Contacts between the two chains:
Residue M43 in chain B is in contact with residue E105 in chain A (closest heavy-atom distance 3.0 Å).
Residue V42 in chain B is in contact with residue L84 in chain A (closest heavy-atom distance 3.8 Å).
Residue E105 in chain B contacts residue V42 in chain A (closest heavy-atom distance 2.7 Å).
Residue L84 in chain B is in contact with residue V42 in chain A (closest heavy-atom distance 3.8 Å).
Residue P45 in chain B is in contact with residue V42 in chain A (closest heavy-atom distance 3.6 Å).
Residue I104 in chain B interacts with residue E110 in chain A (closest heavy-atom distance 2.7 Å).
Residue P112 in chain B contacts residue F101 in chain A (closest heavy-atom distance 3.3 Å).
Residue E105 in chain B is in contact with residue K108 in chain A (closest heavy-atom distance 3.4 Å).
Residue T106 in chain B interacts with residue K108 in chain A (closest heavy-atom distance 2.8 Å).
Residue I104 in chain B contacts residue Q109 in chain A (closest heavy-atom distance 3.3 Å).
Residue K86 in chain B is in contact with residue V42 in chain A (closest heavy-atom distance 3.9 Å).
Residue M43 in chain B is in contact with residue L107 in chain A (closest heavy-atom distance 3.9 Å).
Residue Q44 in chain B is in contact with residue M43 in chain A (closest heavy-atom distance 3.7 Å).
Residue L107 in chain B contacts residue M43 in chain A (closest heavy-atom distance 3.9 Å).
Residue E105 in chain B interacts with residue Q109 in chain A (closest heavy-atom distance 3.9 Å).
Residue M43 in chain B contacts residue L84 in chain A (closest heavy-atom distance 3.7 Å).
Residue K108 in chain B interacts with residue T106 in chain A (closest heavy-atom distance 2.9 Å).
Residue E105 in chain B contacts residue M43 in chain A (closest heavy-atom distance 3.0 Å).
Residue V42 in chain B interacts with residue E105 in chain A (closest heavy-atom distance 2.6 Å).
Residue M43 in chain B contacts residue T82 in chain A (closest heavy-atom distance 3.8 Å).
Residue E105 in chain B interacts with residue T41 in chain A (closest heavy-atom distance 3.2 Å).
Residue E105 in chain B interacts with residue L107 in chain A (closest heavy-atom distance 4.1 Å).
Residue M68 in chain B is in contact with residue V42 in chain A (closest heavy-atom distance 3.4 Å).
Residue P45 in chain B contacts residue M43 in chain A (closest heavy-atom distance 3.6 Å).
Residue E110 in chain B interacts with residue I104 in chain A (closest heavy-atom distance 2.8 Å).
Residue L84 in chain B interacts with residue M43 in chain A (closest heavy-atom distance 3.6 Å).
Residue H46 in chain B contacts residue V42 in chain A (closest heavy-atom distance 3.1 Å).
Residue T82 in chain B interacts with residue M43 in chain A (closest heavy-atom distance 3.8 Å).
Residue V47 in chain B contacts residue V42 in chain A (closest heavy-atom distance 3.6 Å).
Residue D103 in chain B is in contact with residue Q109 in chain A (closest heavy-atom distance 2.8 Å).
Residue T41 in chain B contacts residue E105 in chain A (closest heavy-atom distance 3.4 Å).
Residue K108 in chain B interacts with residue I104 in chain A (closest heavy-atom distance 3.6 Å).
Residue Q44 in chain B is in contact with residue V42 in chain A (closest heavy-atom distance 3.5 Å).
Residue Q109 in chain B is in contact with residue D103 in chain A (closest heavy-atom distance 3.0 Å).
Residue M43 in chain B interacts with residue P45 in chain A (closest heavy-atom distance 3.7 Å).
Residue D103 in chain B contacts residue E110 in chain A (closest heavy-atom distance 3.5 Å).
Residue P112 in chain B interacts with residue T102 in chain A (closest heavy-atom distance 3.3 Å).
Residue Q109 in chain B contacts residue I104 in chain A (closest heavy-atom distance 3.4 Å).
Residue M43 in chain B interacts with residue Q44 in chain A (closest heavy-atom distance 3.5 Å).
Residue V42 in chain B contacts residue V47 in chain A (closest heavy-atom distance 3.5 Å).
Residue F101 in chain B is in contact with residue P112 in chain A (closest heavy-atom distance 3.7 Å).
Residue V42 in chain B interacts with residue H46 in chain A (closest heavy-atom distance 2.9 Å).
Residue K86 in chain B contacts residue Q109 in chain A (closest heavy-atom distance 4.1 Å).
Residue Q44 in chain B contacts residue Q44 in chain A (closest heavy-atom distance 2.9 Å).
Residue T102 in chain B interacts with residue S111 in chain A (closest heavy-atom distance 4.0 Å).
Residue T102 in chain B is in contact with residue P112 in chain A (closest heavy-atom distance 3.5 Å).
Residue I104 in chain B interacts with residue K108 in chain A (closest heavy-atom distance 3.6 Å).
Residue L107 in chain B contacts residue T106 in chain A (closest heavy-atom distance 3.4 Å).
Residue V42 in chain B is in contact with residue P45 in chain A (closest heavy-atom distance 3.7 Å).
Residue T106 in chain B contacts residue T106 in chain A (closest heavy-atom distance 3.4 Å).
Residue V42 in chain B is in contact with residue K86 in chain A (closest heavy-atom distance 3.7 Å).
Residue S111 in chain B is in contact with residue T102 in chain A (closest heavy-atom distance 3.9 Å).
Residue Q109 in chain B is in contact with residue K86 in chain A (closest heavy-atom distance 4.0 Å).
Residue K108 in chain B contacts residue E105 in chain A (closest heavy-atom distance 3.5 Å).
Residue V42 in chain B interacts with residue Q44 in chain A (closest heavy-atom distance 3.7 Å).
Residue V42 in chain B interacts with residue M68 in chain A (closest heavy-atom distance 3.4 Å).
Residue T106 in chain B contacts residue L107 in chain A (closest heavy-atom distance 3.3 Å).
Residue P112 in chain B contacts residue D103 in chain A (closest heavy-atom distance 3.9 Å).
Residue E110 in chain B contacts residue D103 in chain A (closest heavy-atom distance 3.4 Å).
Residue Q109 in chain B contacts residue E105 in chain A (closest heavy-atom distance 4.0 Å).

Sequence of chain B:
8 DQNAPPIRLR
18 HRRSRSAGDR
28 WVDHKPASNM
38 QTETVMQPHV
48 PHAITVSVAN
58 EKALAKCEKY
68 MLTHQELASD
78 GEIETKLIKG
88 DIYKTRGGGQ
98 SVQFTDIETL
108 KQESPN

Sequence of chain A:
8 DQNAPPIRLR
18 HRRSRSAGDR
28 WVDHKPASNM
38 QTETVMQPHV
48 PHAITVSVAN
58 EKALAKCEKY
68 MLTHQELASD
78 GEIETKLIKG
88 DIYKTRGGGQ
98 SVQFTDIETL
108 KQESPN

This data describes a binding interaction between two proteins.